These two protein chains interact to form a complex.

Sequence of protein 2:
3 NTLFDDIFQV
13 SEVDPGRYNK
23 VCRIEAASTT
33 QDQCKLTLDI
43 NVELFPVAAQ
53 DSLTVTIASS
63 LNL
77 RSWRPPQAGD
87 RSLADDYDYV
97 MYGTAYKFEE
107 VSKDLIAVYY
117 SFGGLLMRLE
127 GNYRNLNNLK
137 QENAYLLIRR

Contacts between the two chains:
Residue W79 in protein 2 is in contact with residue Y108 in protein 1 (closest heavy-atom distance 3.6 Å).
Residue S78 in protein 2 is in contact with residue Y108 in protein 1 (closest heavy-atom distance 4.2 Å).

Sequence of protein 1:
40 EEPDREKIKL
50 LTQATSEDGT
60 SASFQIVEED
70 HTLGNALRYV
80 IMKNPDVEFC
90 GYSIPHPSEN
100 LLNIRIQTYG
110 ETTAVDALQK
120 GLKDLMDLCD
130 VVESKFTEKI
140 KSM